This data describes a binding interaction between two proteins.

Sequence of chain B:
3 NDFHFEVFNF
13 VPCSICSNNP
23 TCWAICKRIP

Residue-level contacts at the interface:
Residue A101 in chain A interacts with residue N11 in chain B (closest heavy-atom distance 2.9 Å).
Residue E31 in chain A interacts with residue F12 in chain B (closest heavy-atom distance 3.5 Å).
Residue S57 in chain A contacts residue D4 in chain B (closest heavy-atom distance 4.1 Å).
Residue A101 in chain A is in contact with residue F7 in chain B (closest heavy-atom distance 3.3 Å).
Residue E30 in chain A interacts with residue I31 in chain B (closest heavy-atom distance 3.6 Å).
Residue T102 in chain A is in contact with residue F7 in chain B (closest heavy-atom distance 4.1 Å).
Residue A33 in chain A contacts residue F10 in chain B (closest heavy-atom distance 3.5 Å).
Residue I51 in chain A interacts with residue F10 in chain B (closest heavy-atom distance 3.6 Å).
Residue R28 in chain A interacts with residue S16 in chain B (closest heavy-atom distance 3.0 Å).
Residue S57 in chain A contacts residue F5 in chain B (closest heavy-atom distance 5.0 Å).
Residue Y109 in chain A is in contact with residue V13 in chain B (closest heavy-atom distance 3.5 Å).
Residue M34 in chain A is in contact with residue F10 in chain B (closest heavy-atom distance 5.0 Å).
Residue Y109 in chain A interacts with residue F12 in chain B (closest heavy-atom distance 3.6 Å).
Residue T102 in chain A is in contact with residue N11 in chain B (closest heavy-atom distance 4.3 Å).
Residue E31 in chain A contacts residue P14 in chain B (closest heavy-atom distance 3.6 Å).
Residue S52 in chain A interacts with residue V9 in chain B (closest heavy-atom distance 3.8 Å).
Residue E31 in chain A is in contact with residue S16 in chain B (closest heavy-atom distance 3.1 Å).
Residue T102 in chain A is in contact with residue F12 in chain B (closest heavy-atom distance 4.6 Å).
Residue F107 in chain A interacts with residue C24 in chain B (closest heavy-atom distance 3.3 Å).
Residue S52 in chain A is in contact with residue F10 in chain B (closest heavy-atom distance 3.7 Å).
Residue R28 in chain A contacts residue I17 in chain B (closest heavy-atom distance 3.6 Å).
Residue E30 in chain A is in contact with residue P32 in chain B (closest heavy-atom distance 3.8 Å).
Residue D106 in chain A interacts with residue T23 in chain B (closest heavy-atom distance 4.4 Å).
Residue W53 in chain A interacts with residue P32 in chain B (closest heavy-atom distance 4.4 Å).
Residue G50 in chain A is in contact with residue F10 in chain B (closest heavy-atom distance 3.8 Å).
Residue T102 in chain A is in contact with residue V13 in chain B (closest heavy-atom distance 3.5 Å).
Residue G56 in chain A contacts residue N3 in chain B (closest heavy-atom distance 4.0 Å).
Residue V100 in chain A interacts with residue N11 in chain B (closest heavy-atom distance 3.2 Å).
Residue V100 in chain A contacts residue F10 in chain B (closest heavy-atom distance 3.7 Å).
Residue F107 in chain A interacts with residue T23 in chain B (closest heavy-atom distance 4.2 Å).
Residue W53 in chain A interacts with residue K29 in chain B (closest heavy-atom distance 4.1 Å).
Residue V58 in chain A is in contact with residue N3 in chain B (closest heavy-atom distance 3.0 Å).
Residue M99 in chain A is in contact with residue N11 in chain B (closest heavy-atom distance 3.5 Å).
Residue F107 in chain A interacts with residue N21 in chain B (closest heavy-atom distance 4.0 Å).
Residue N105 in chain A interacts with residue I27 in chain B (closest heavy-atom distance 4.3 Å).
Residue V100 in chain A is in contact with residue F12 in chain B (closest heavy-atom distance 3.6 Å).
Residue V58 in chain A is in contact with residue F10 in chain B (closest heavy-atom distance 4.8 Å).
Residue W53 in chain A interacts with residue F12 in chain B (closest heavy-atom distance 3.6 Å).
Residue S57 in chain A is in contact with residue V9 in chain B (closest heavy-atom distance 4.1 Å).
Residue F107 in chain A interacts with residue I27 in chain B (closest heavy-atom distance 4.3 Å).
Residue N105 in chain A interacts with residue T23 in chain B (closest heavy-atom distance 4.5 Å).
Residue F107 in chain A interacts with residue V13 in chain B (closest heavy-atom distance 4.1 Å).
Residue E31 in chain A is in contact with residue I31 in chain B (closest heavy-atom distance 3.7 Å).
Residue W53 in chain A is in contact with residue V9 in chain B (closest heavy-atom distance 4.4 Å).
Residue H35 in chain A is in contact with residue F10 in chain B (closest heavy-atom distance 4.0 Å).
Residue H32 in chain A contacts residue P14 in chain B (closest heavy-atom distance 4.9 Å).
Residue S57 in chain A interacts with residue F10 in chain B (closest heavy-atom distance 3.4 Å).
Residue Y109 in chain A contacts residue P14 in chain B (closest heavy-atom distance 3.8 Å).
Residue Y109 in chain A interacts with residue I17 in chain B (closest heavy-atom distance 3.9 Å).
Residue K104 in chain A interacts with residue I27 in chain B (closest heavy-atom distance 4.1 Å).
Residue W53 in chain A is in contact with residue I31 in chain B (closest heavy-atom distance 4.0 Å).
Residue S57 in chain A contacts residue N3 in chain B (closest heavy-atom distance 3.4 Å).
Residue F107 in chain A is in contact with residue I17 in chain B (closest heavy-atom distance 4.2 Å).

Sequence of chain A:
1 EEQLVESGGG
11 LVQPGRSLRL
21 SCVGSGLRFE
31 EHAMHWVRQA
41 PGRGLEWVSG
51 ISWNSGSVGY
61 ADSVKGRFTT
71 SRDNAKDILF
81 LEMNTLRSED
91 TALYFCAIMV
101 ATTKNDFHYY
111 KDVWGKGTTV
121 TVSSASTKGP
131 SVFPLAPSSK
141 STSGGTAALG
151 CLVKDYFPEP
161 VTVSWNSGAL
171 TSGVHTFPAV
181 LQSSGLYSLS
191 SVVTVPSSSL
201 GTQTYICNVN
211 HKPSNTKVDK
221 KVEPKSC